Sequence of protein 1:
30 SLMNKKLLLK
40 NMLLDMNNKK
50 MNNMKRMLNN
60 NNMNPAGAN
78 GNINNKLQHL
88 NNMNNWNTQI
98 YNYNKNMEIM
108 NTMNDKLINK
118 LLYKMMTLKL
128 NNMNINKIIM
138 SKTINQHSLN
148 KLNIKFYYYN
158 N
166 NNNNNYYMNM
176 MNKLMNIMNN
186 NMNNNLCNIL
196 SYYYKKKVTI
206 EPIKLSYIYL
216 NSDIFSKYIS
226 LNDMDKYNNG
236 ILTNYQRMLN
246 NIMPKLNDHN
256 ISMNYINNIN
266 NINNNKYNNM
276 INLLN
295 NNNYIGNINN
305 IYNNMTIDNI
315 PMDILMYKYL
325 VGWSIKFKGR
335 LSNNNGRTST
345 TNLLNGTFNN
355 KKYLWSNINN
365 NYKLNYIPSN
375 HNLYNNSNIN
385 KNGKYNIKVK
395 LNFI

Sequence of protein 2:
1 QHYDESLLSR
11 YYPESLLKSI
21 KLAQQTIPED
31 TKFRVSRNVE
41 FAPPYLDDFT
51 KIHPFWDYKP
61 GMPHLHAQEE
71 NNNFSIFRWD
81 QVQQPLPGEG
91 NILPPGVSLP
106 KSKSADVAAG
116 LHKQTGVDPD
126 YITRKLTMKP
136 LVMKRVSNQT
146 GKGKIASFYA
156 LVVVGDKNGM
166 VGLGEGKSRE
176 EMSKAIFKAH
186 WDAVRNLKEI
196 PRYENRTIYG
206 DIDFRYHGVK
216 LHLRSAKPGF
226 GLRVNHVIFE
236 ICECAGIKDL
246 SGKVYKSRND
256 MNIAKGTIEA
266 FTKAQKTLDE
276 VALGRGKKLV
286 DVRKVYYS

These two protein chains interact to form a complex.

Residue-level contacts at the interface:
Residue M316 in protein 1 contacts residue W56 in protein 2 (closest heavy-atom distance 3.7 Å).
Residue P315 in protein 1 is in contact with residue Y45 in protein 2 (closest heavy-atom distance 3.6 Å).
Residue N150 in protein 1 is in contact with residue H64 in protein 2 (closest heavy-atom distance 3.1 Å).
Residue K209 in protein 1 contacts residue W79 in protein 2 (closest heavy-atom distance 3.5 Å).
Residue E206 in protein 1 interacts with residue M62 in protein 2 (closest heavy-atom distance 3.6 Å).
Residue T310 in protein 1 is in contact with residue Y45 in protein 2 (closest heavy-atom distance 3.5 Å).
Residue L84 in protein 1 is in contact with residue W56 in protein 2 (closest heavy-atom distance 3.6 Å).
Residue N301 in protein 1 is in contact with residue Q1 in protein 2 (closest heavy-atom distance 3.2 Å).
Residue S145 in protein 1 interacts with residue L65 in protein 2 (closest heavy-atom distance 3.9 Å).
Residue N185 in protein 1 contacts residue I76 in protein 2 (closest heavy-atom distance 3.4 Å).
Residue N177 in protein 1 is in contact with residue D80 in protein 2 (closest heavy-atom distance 2.8 Å).
Residue Y298 in protein 1 contacts residue Q1 in protein 2 (closest heavy-atom distance 2.9 Å).
Residue N185 in protein 1 is in contact with residue F74 in protein 2 (closest heavy-atom distance 3.2 Å).
Residue M176 in protein 1 interacts with residue W79 in protein 2 (closest heavy-atom distance 3.3 Å).
Residue T204 in protein 1 contacts residue H64 in protein 2 (closest heavy-atom distance 3.6 Å).
Residue K148 in protein 1 is in contact with residue L65 in protein 2 (closest heavy-atom distance 3.4 Å).
Residue M187 in protein 1 is in contact with residue N72 in protein 2 (closest heavy-atom distance 3.5 Å).
Residue N296 in protein 1 interacts with residue K32 in protein 2 (closest heavy-atom distance 3.5 Å).
Residue N185 in protein 1 is in contact with residue F77 in protein 2 (closest heavy-atom distance 3.7 Å).
Residue Y323 in protein 1 contacts residue I92 in protein 2 (closest heavy-atom distance 3.1 Å).
Residue L319 in protein 1 interacts with residue W56 in protein 2 (closest heavy-atom distance 3.9 Å).
Residue K209 in protein 1 is in contact with residue D80 in protein 2 (closest heavy-atom distance 3.1 Å).
Residue N59 in protein 1 is in contact with residue R37 in protein 2 (closest heavy-atom distance 3.8 Å).
Residue M316 in protein 1 contacts residue I92 in protein 2 (closest heavy-atom distance 3.7 Å).
Residue Y155 in protein 1 interacts with residue W79 in protein 2 (closest heavy-atom distance 3.0 Å).
Residue N169 in protein 1 interacts with residue R78 in protein 2 (closest heavy-atom distance 3.4 Å).
Residue Y323 in protein 1 contacts residue P94 in protein 2 (closest heavy-atom distance 3.6 Å).
Residue N82 in protein 1 interacts with residue E40 in protein 2 (closest heavy-atom distance 3.0 Å).
Residue N181 in protein 1 is in contact with residue W79 in protein 2 (closest heavy-atom distance 3.4 Å).
Residue I80 in protein 1 is in contact with residue E40 in protein 2 (closest heavy-atom distance 3.3 Å).
Residue M62 in protein 1 interacts with residue R37 in protein 2 (closest heavy-atom distance 3.5 Å).
Residue N177 in protein 1 interacts with residue R78 in protein 2 (closest heavy-atom distance 3.3 Å).
Residue E206 in protein 1 contacts residue H64 in protein 2 (closest heavy-atom distance 3.3 Å).
Residue E206 in protein 1 interacts with residue P63 in protein 2 (closest heavy-atom distance 3.1 Å).
Residue I311 in protein 1 is in contact with residue D47 in protein 2 (closest heavy-atom distance 3.4 Å).
Residue Y306 in protein 1 contacts residue P44 in protein 2 (closest heavy-atom distance 3.6 Å).
Residue Y298 in protein 1 is in contact with residue K32 in protein 2 (closest heavy-atom distance 3.3 Å).
Residue N58 in protein 1 contacts residue R37 in protein 2 (closest heavy-atom distance 3.6 Å).
Residue M309 in protein 1 is in contact with residue L46 in protein 2 (closest heavy-atom distance 3.7 Å).
Residue I302 in protein 1 interacts with residue L46 in protein 2 (closest heavy-atom distance 3.5 Å).
Residue T238 in protein 1 is in contact with residue E176 in protein 2 (closest heavy-atom distance 3.4 Å).
Residue P315 in protein 1 is in contact with residue W56 in protein 2 (closest heavy-atom distance 3.5 Å).
Residue N303 in protein 1 contacts residue L46 in protein 2 (closest heavy-atom distance 3.5 Å).
Residue N184 in protein 1 interacts with residue N71 in protein 2 (closest heavy-atom distance 3.8 Å).
Residue P207 in protein 1 contacts residue M62 in protein 2 (closest heavy-atom distance 3.2 Å).
Residue Y298 in protein 1 is in contact with residue F33 in protein 2 (closest heavy-atom distance 3.9 Å).
Residue Y306 in protein 1 is in contact with residue L46 in protein 2 (closest heavy-atom distance 3.3 Å).
Residue N82 in protein 1 contacts residue P44 in protein 2 (closest heavy-atom distance 3.3 Å).
Residue N60 in protein 1 is in contact with residue V35 in protein 2 (closest heavy-atom distance 3.6 Å).
Residue Y172 in protein 1 is in contact with residue R78 in protein 2 (closest heavy-atom distance 3.4 Å).
Residue M309 in protein 1 is in contact with residue P44 in protein 2 (closest heavy-atom distance 3.6 Å).
Residue N184 in protein 1 interacts with residue P63 in protein 2 (closest heavy-atom distance 3.5 Å).
Residue M180 in protein 1 contacts residue W79 in protein 2 (closest heavy-atom distance 3.4 Å).
Residue I311 in protein 1 is in contact with residue Y45 in protein 2 (closest heavy-atom distance 3.7 Å).
Residue P207 in protein 1 is in contact with residue W79 in protein 2 (closest heavy-atom distance 3.5 Å).
Residue N181 in protein 1 is in contact with residue F77 in protein 2 (closest heavy-atom distance 3.5 Å).
Residue Q143 in protein 1 interacts with residue L65 in protein 2 (closest heavy-atom distance 3.8 Å).
Residue N150 in protein 1 is in contact with residue L65 in protein 2 (closest heavy-atom distance 3.1 Å).
Residue I311 in protein 1 is in contact with residue W56 in protein 2 (closest heavy-atom distance 3.6 Å).
Residue N177 in protein 1 contacts residue W79 in protein 2 (closest heavy-atom distance 3.8 Å).